Interface contacts:
Residue A233 in protein 2 contacts residue V13 in protein 1 (closest heavy-atom distance 4.0 Å).
Residue R44 in protein 2 contacts residue H30 in protein 1 (closest heavy-atom distance 3.9 Å).
Residue L222 in protein 2 is in contact with residue V24 in protein 1 (closest heavy-atom distance 4.2 Å).
Residue K45 in protein 2 contacts residue H30 in protein 1 (closest heavy-atom distance 3.8 Å).
Residue I229 in protein 2 interacts with residue S17 in protein 1 (closest heavy-atom distance 3.3 Å).
Residue L33 in protein 2 is in contact with residue F22 in protein 1 (closest heavy-atom distance 4.4 Å).
Residue A185 in protein 2 interacts with residue M11 in protein 1 (closest heavy-atom distance 3.8 Å).
Residue W40 in protein 2 is in contact with residue F22 in protein 1 (closest heavy-atom distance 4.0 Å).
Residue K45 in protein 2 interacts with residue E33 in protein 1 (closest heavy-atom distance 4.5 Å).
Residue I229 in protein 2 contacts residue A21 in protein 1 (closest heavy-atom distance 3.5 Å).
Residue H221 in protein 2 is in contact with residue E33 in protein 1 (closest heavy-atom distance 4.2 Å).
Residue Y192 in protein 2 interacts with residue V18 in protein 1 (closest heavy-atom distance 3.9 Å).
Residue L236 in protein 2 contacts residue V13 in protein 1 (closest heavy-atom distance 3.5 Å).
Residue Y50 in protein 2 contacts residue V29 in protein 1 (closest heavy-atom distance 3.3 Å).
Residue F230 in protein 2 contacts residue S17 in protein 1 (closest heavy-atom distance 3.9 Å).
Residue H221 in protein 2 contacts residue V29 in protein 1 (closest heavy-atom distance 4.1 Å).
Residue Y192 in protein 2 contacts residue V14 in protein 1 (closest heavy-atom distance 4.4 Å).
Residue V41 in protein 2 interacts with residue G25 in protein 1 (closest heavy-atom distance 3.6 Å).
Residue K243 in protein 2 interacts with residue I6 in protein 1 (closest heavy-atom distance 4.0 Å).
Residue P181 in protein 2 is in contact with residue M7 in protein 1 (closest heavy-atom distance 3.2 Å).
Residue I229 in protein 2 interacts with residue V24 in protein 1 (closest heavy-atom distance 3.3 Å).
Residue H221 in protein 2 is in contact with residue D28 in protein 1 (closest heavy-atom distance 2.5 Å).
Residue L188 in protein 2 interacts with residue M11 in protein 1 (closest heavy-atom distance 4.2 Å).
Residue A189 in protein 2 contacts residue V14 in protein 1 (closest heavy-atom distance 4.5 Å).
Residue V237 in protein 2 interacts with residue V13 in protein 1 (closest heavy-atom distance 4.0 Å).
Residue T226 in protein 2 contacts residue A21 in protein 1 (closest heavy-atom distance 3.5 Å).
Residue I37 in protein 2 interacts with residue F22 in protein 1 (closest heavy-atom distance 3.4 Å).
Residue F345 in protein 2 contacts residue D28 in protein 1 (closest heavy-atom distance 3.8 Å).
Residue L240 in protein 2 contacts residue I6 in protein 1 (closest heavy-atom distance 3.4 Å).
Residue V237 in protein 2 interacts with residue V14 in protein 1 (closest heavy-atom distance 4.2 Å).
Residue K225 in protein 2 contacts residue V24 in protein 1 (closest heavy-atom distance 3.4 Å).
Residue V41 in protein 2 interacts with residue V29 in protein 1 (closest heavy-atom distance 3.6 Å).
Residue L240 in protein 2 interacts with residue V13 in protein 1 (closest heavy-atom distance 4.4 Å).
Residue V237 in protein 2 contacts residue P10 in protein 1 (closest heavy-atom distance 3.8 Å).
Residue K45 in protein 2 is in contact with residue N32 in protein 1 (closest heavy-atom distance 4.6 Å).
Residue K45 in protein 2 contacts residue V29 in protein 1 (closest heavy-atom distance 2.7 Å).
Residue F230 in protein 2 contacts residue A21 in protein 1 (closest heavy-atom distance 3.4 Å).
Residue F230 in protein 2 is in contact with residue V18 in protein 1 (closest heavy-atom distance 4.2 Å).
Residue W40 in protein 2 interacts with residue L26 in protein 1 (closest heavy-atom distance 4.2 Å).
Residue F345 in protein 2 is in contact with residue E33 in protein 1 (closest heavy-atom distance 3.9 Å).
Residue A185 in protein 2 contacts residue V14 in protein 1 (closest heavy-atom distance 3.6 Å).
Residue I37 in protein 2 contacts residue A21 in protein 1 (closest heavy-atom distance 4.3 Å).
Residue K348 in protein 2 is in contact with residue E33 in protein 1 (closest heavy-atom distance 3.4 Å).
Residue L222 in protein 2 contacts residue V29 in protein 1 (closest heavy-atom distance 3.7 Å).
Residue A185 in protein 2 interacts with residue P10 in protein 1 (closest heavy-atom distance 3.4 Å).
Residue T182 in protein 2 contacts residue P10 in protein 1 (closest heavy-atom distance 4.5 Å).
Residue L33 in protein 2 contacts residue V18 in protein 1 (closest heavy-atom distance 4.5 Å).
Residue I229 in protein 2 interacts with residue A20 in protein 1 (closest heavy-atom distance 3.7 Å).
Residue W40 in protein 2 interacts with residue G25 in protein 1 (closest heavy-atom distance 4.4 Å).
Residue L240 in protein 2 is in contact with residue P10 in protein 1 (closest heavy-atom distance 3.6 Å).
Residue I344 in protein 2 is in contact with residue E33 in protein 1 (closest heavy-atom distance 3.4 Å).
Residue R44 in protein 2 is in contact with residue L26 in protein 1 (closest heavy-atom distance 4.5 Å).
Residue P181 in protein 2 contacts residue P10 in protein 1 (closest heavy-atom distance 4.1 Å).
Residue V184 in protein 2 is in contact with residue M11 in protein 1 (closest heavy-atom distance 3.5 Å).
Residue P181 in protein 2 interacts with residue M11 in protein 1 (closest heavy-atom distance 3.7 Å).
Residue L222 in protein 2 is in contact with residue G25 in protein 1 (closest heavy-atom distance 4.4 Å).
Residue R217 in protein 2 interacts with residue E33 in protein 1 (closest heavy-atom distance 2.8 Å).
Residue L240 in protein 2 interacts with residue A9 in protein 1 (closest heavy-atom distance 4.5 Å).
Residue K225 in protein 2 interacts with residue D28 in protein 1 (closest heavy-atom distance 3.8 Å).
Residue A233 in protein 2 contacts residue S17 in protein 1 (closest heavy-atom distance 3.3 Å).

Sequence of protein 1:
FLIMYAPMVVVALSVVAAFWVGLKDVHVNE

The following describes two proteins that form a bound complex.

Sequence of protein 2:
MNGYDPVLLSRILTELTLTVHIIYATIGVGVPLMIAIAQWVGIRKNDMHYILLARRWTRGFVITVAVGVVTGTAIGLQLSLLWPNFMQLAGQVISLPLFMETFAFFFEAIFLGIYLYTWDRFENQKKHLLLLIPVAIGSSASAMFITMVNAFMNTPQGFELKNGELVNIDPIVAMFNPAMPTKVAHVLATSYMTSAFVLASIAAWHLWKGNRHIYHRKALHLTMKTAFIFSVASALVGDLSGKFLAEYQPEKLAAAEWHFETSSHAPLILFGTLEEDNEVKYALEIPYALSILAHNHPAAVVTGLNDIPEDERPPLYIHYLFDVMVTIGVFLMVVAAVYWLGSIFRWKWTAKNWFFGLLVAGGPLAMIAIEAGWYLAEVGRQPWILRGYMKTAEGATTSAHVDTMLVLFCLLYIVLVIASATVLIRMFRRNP